Sequence of chain A:
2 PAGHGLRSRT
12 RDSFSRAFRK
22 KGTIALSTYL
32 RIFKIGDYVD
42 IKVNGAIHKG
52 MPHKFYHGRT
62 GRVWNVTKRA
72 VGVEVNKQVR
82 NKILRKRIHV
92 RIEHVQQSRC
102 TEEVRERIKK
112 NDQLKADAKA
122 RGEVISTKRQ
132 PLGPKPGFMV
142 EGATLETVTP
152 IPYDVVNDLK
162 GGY

This data describes a binding interaction between two proteins.

Sequence of chain B:
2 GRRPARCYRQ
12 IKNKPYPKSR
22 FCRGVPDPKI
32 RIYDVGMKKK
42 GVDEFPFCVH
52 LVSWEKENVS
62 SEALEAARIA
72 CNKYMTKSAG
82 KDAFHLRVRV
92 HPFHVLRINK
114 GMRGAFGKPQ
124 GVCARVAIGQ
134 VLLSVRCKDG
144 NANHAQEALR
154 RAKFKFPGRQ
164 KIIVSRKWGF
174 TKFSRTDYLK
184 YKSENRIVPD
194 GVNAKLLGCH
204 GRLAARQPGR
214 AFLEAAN

Contacts between the two chains:
Residue K170 in chain B interacts with residue G162 in chain A (closest heavy-atom distance 3.6 Å).
Residue V53 in chain B is in contact with residue Y164 in chain A (closest heavy-atom distance 3.5 Å).
Residue K170 in chain B interacts with residue Y164 in chain A (closest heavy-atom distance 3.8 Å).
Residue W55 in chain B interacts with residue V156 in chain A (closest heavy-atom distance 4.2 Å).
Residue R169 in chain B contacts residue Y164 in chain A (closest heavy-atom distance 3.3 Å).
Residue R169 in chain B contacts residue N158 in chain A (closest heavy-atom distance 4.4 Å).
Residue I166 in chain B contacts residue V156 in chain A (closest heavy-atom distance 4.0 Å).
Residue V134 in chain B is in contact with residue Y164 in chain A (closest heavy-atom distance 4.2 Å).
Residue G132 in chain B interacts with residue L160 in chain A (closest heavy-atom distance 4.0 Å).
Residue K170 in chain B interacts with residue G163 in chain A (closest heavy-atom distance 3.8 Å).
Residue R169 in chain B interacts with residue D155 in chain A (closest heavy-atom distance 2.9 Å).
Residue H51 in chain B is in contact with residue Y164 in chain A (closest heavy-atom distance 3.8 Å).
Residue S168 in chain B contacts residue Y164 in chain A (closest heavy-atom distance 2.2 Å).
Residue V167 in chain B contacts residue V157 in chain A (closest heavy-atom distance 4.3 Å).
Residue I166 in chain B interacts with residue Y164 in chain A (closest heavy-atom distance 3.9 Å).
Residue W55 in chain B contacts residue Y164 in chain A (closest heavy-atom distance 4.6 Å).
Residue R169 in chain B contacts residue V157 in chain A (closest heavy-atom distance 3.8 Å).
Residue W55 in chain B is in contact with residue Y154 in chain A (closest heavy-atom distance 4.9 Å).
Residue I166 in chain B contacts residue V157 in chain A (closest heavy-atom distance 4.3 Å).
Residue G132 in chain B interacts with residue Y164 in chain A (closest heavy-atom distance 3.0 Å).
Residue K164 in chain B is in contact with residue V156 in chain A (closest heavy-atom distance 3.5 Å).